Interface contacts:
Residue F348 in chain A is in contact with residue W32 in chain B (closest heavy-atom distance 2.9 Å).
Residue R384 in chain A is in contact with residue R308 in chain B (closest heavy-atom distance 2.9 Å).
Residue G292 in chain A is in contact with residue Y90 in chain B (closest heavy-atom distance 3.1 Å).
Residue Q351 in chain A interacts with residue W32 in chain B (closest heavy-atom distance 3.3 Å).
Residue S136 in chain A interacts with residue E358 in chain B (closest heavy-atom distance 2.8 Å).
Residue S357 in chain A is in contact with residue K291 in chain B (closest heavy-atom distance 3.2 Å).
Residue T354 in chain A is in contact with residue H294 in chain B (closest heavy-atom distance 2.9 Å).
Residue K289 in chain A is in contact with residue E306 in chain B (closest heavy-atom distance 3.0 Å).
Residue G340 in chain A is in contact with residue N11 in chain B (closest heavy-atom distance 3.1 Å).
Residue F557 in chain A is in contact with residue S14 in chain B (closest heavy-atom distance 3.5 Å).
Residue H339 in chain A is in contact with residue N11 in chain B (closest heavy-atom distance 2.8 Å).
Residue A371 in chain A contacts residue K311 in chain B (closest heavy-atom distance 3.4 Å).
Residue F295 in chain A contacts residue Y301 in chain B (closest heavy-atom distance 3.5 Å).
Residue Q567 in chain A is in contact with residue R231 in chain B (closest heavy-atom distance 3.5 Å).
Residue R132 in chain A is in contact with residue Y348 in chain B (closest heavy-atom distance 3.4 Å).
Residue Y255 in chain A is in contact with residue H108 in chain B (closest heavy-atom distance 3.2 Å).
Residue A349 in chain A is in contact with residue E207 in chain B (closest heavy-atom distance 3.2 Å).
Residue R369 in chain A contacts residue K311 in chain B (closest heavy-atom distance 3.4 Å).
Residue L563 in chain A contacts residue G19 in chain B (closest heavy-atom distance 3.4 Å).
Residue E285 in chain A contacts residue R309 in chain B (closest heavy-atom distance 3.5 Å).
Residue F342 in chain A is in contact with residue Y16 in chain B (closest heavy-atom distance 3.5 Å).
Residue M507 in chain A interacts with residue Y16 in chain B (closest heavy-atom distance 3.3 Å).
Residue F355 in chain A is in contact with residue V292 in chain B (closest heavy-atom distance 3.5 Å).
Residue R347 in chain A is in contact with residue A31 in chain B (closest heavy-atom distance 3.1 Å).
Residue F246 in chain A interacts with residue W117 in chain B (closest heavy-atom distance 3.5 Å).
Residue R368 in chain A is in contact with residue K311 in chain B (closest heavy-atom distance 2.3 Å).
Residue D260 in chain A interacts with residue K45 in chain B (closest heavy-atom distance 2.9 Å).
Residue R368 in chain A contacts residue E305 in chain B (closest heavy-atom distance 3.4 Å).
Residue R368 in chain A is in contact with residue L304 in chain B (closest heavy-atom distance 3.2 Å).
Residue M131 in chain A interacts with residue W349 in chain B (closest heavy-atom distance 3.6 Å).
Residue M379 in chain A contacts residue R308 in chain B (closest heavy-atom distance 2.8 Å).
Residue R384 in chain A is in contact with residue E305 in chain B (closest heavy-atom distance 3.5 Å).
Residue E350 in chain A contacts residue W15 in chain B (closest heavy-atom distance 3.4 Å).
Residue F342 in chain A is in contact with residue W15 in chain B (closest heavy-atom distance 3.3 Å).
Residue R128 in chain A is in contact with residue W349 in chain B (closest heavy-atom distance 3.2 Å).
Residue F295 in chain A is in contact with residue N91 in chain B (closest heavy-atom distance 3.3 Å).
Residue R368 in chain A is in contact with residue R308 in chain B (closest heavy-atom distance 3.2 Å).
Residue R347 in chain A is in contact with residue E209 in chain B (closest heavy-atom distance 2.3 Å).
Residue L241 in chain A contacts residue Q116 in chain B (closest heavy-atom distance 3.5 Å).
Residue L341 in chain A contacts residue Y16 in chain B (closest heavy-atom distance 3.1 Å).
Residue F355 in chain A contacts residue A286 in chain B (closest heavy-atom distance 3.3 Å).
Residue R252 in chain A is in contact with residue W117 in chain B (closest heavy-atom distance 3.4 Å).
Residue F560 in chain A is in contact with residue T17 in chain B (closest heavy-atom distance 3.5 Å).
Residue Y356 in chain A is in contact with residue H294 in chain B (closest heavy-atom distance 3.3 Å).
Residue Q351 in chain A contacts residue S295 in chain B (closest heavy-atom distance 3.2 Å).
Residue Y356 in chain A interacts with residue K291 in chain B (closest heavy-atom distance 3.2 Å).
Residue I257 in chain A interacts with residue W106 in chain B (closest heavy-atom distance 3.2 Å).
Residue Y356 in chain A interacts with residue I297 in chain B (closest heavy-atom distance 3.4 Å).
Residue A349 in chain A is in contact with residue E209 in chain B (closest heavy-atom distance 3.4 Å).
Residue L341 in chain A is in contact with residue S14 in chain B (closest heavy-atom distance 3.1 Å).
Residue F360 in chain A contacts residue I297 in chain B (closest heavy-atom distance 3.5 Å).
Residue M379 in chain A contacts residue R309 in chain B (closest heavy-atom distance 3.5 Å).
Residue D380 in chain A contacts residue R309 in chain B (closest heavy-atom distance 3.0 Å).
Residue D294 in chain A contacts residue N91 in chain B (closest heavy-atom distance 3.5 Å).
Residue Y373 in chain A interacts with residue R308 in chain B (closest heavy-atom distance 2.8 Å).
Residue A135 in chain A is in contact with residue E358 in chain B (closest heavy-atom distance 3.5 Å).
Residue Y343 in chain A interacts with residue Y16 in chain B (closest heavy-atom distance 3.6 Å).
Residue Y356 in chain A is in contact with residue V292 in chain B (closest heavy-atom distance 2.8 Å).
Residue F348 in chain A contacts residue S295 in chain B (closest heavy-atom distance 3.3 Å).
Residue D294 in chain A interacts with residue R94 in chain B (closest heavy-atom distance 3.2 Å).

This data describes a binding interaction between two proteins.

Sequence of chain A:
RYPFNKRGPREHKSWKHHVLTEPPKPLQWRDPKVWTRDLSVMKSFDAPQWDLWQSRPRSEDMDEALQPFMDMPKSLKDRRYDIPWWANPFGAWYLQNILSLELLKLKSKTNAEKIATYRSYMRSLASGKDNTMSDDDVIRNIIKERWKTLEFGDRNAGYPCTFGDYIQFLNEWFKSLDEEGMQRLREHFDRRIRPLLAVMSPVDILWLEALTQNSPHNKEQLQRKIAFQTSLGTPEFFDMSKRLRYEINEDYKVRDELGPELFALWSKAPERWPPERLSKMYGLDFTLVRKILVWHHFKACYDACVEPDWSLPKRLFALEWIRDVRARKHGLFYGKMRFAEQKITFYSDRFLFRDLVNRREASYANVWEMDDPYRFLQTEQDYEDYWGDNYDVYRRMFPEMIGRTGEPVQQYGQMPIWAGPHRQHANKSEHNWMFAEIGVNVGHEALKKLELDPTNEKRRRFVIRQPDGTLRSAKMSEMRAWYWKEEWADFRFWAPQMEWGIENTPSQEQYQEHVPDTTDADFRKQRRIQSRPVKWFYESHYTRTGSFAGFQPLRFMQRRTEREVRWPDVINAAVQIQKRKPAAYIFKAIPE

Sequence of chain B:
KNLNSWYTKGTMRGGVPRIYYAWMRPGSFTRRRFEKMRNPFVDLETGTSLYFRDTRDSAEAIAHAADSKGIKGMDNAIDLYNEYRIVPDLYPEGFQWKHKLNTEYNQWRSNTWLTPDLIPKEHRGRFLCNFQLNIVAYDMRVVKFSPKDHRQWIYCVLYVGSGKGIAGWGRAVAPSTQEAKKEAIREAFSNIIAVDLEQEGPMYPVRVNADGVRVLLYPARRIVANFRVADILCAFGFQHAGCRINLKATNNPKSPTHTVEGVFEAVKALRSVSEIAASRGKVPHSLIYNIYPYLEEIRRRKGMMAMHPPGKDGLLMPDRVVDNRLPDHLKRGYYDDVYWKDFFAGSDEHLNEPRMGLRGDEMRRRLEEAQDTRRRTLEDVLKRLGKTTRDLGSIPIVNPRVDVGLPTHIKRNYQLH